The following describes two proteins that form a bound complex.

Sequence of chain B:
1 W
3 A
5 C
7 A

Residue-level contacts at the interface:
Residue L242 in chain A is in contact with residue A3 in chain B (closest heavy-atom distance 4.3 Å).
Residue S199 in chain A is in contact with residue W1 in chain B (closest heavy-atom distance 3.6 Å).
Residue Q246 in chain A is in contact with residue A3 in chain B (closest heavy-atom distance 3.7 Å).
Residue S199 in chain A is in contact with residue A3 in chain B (closest heavy-atom distance 3.6 Å).
Residue Y198 in chain A is in contact with residue W1 in chain B (closest heavy-atom distance 3.3 Å).
Residue G197 in chain A is in contact with residue A3 in chain B (closest heavy-atom distance 4.5 Å).
Residue T194 in chain A is in contact with residue W1 in chain B (closest heavy-atom distance 3.8 Å).
Residue F200 in chain A contacts residue A3 in chain B (closest heavy-atom distance 4.8 Å).
Residue Y198 in chain A interacts with residue A3 in chain B (closest heavy-atom distance 3.6 Å).
Residue G197 in chain A is in contact with residue W1 in chain B (closest heavy-atom distance 4.1 Å).
Residue I248 in chain A contacts residue A3 in chain B (closest heavy-atom distance 4.1 Å).

Sequence of chain A:
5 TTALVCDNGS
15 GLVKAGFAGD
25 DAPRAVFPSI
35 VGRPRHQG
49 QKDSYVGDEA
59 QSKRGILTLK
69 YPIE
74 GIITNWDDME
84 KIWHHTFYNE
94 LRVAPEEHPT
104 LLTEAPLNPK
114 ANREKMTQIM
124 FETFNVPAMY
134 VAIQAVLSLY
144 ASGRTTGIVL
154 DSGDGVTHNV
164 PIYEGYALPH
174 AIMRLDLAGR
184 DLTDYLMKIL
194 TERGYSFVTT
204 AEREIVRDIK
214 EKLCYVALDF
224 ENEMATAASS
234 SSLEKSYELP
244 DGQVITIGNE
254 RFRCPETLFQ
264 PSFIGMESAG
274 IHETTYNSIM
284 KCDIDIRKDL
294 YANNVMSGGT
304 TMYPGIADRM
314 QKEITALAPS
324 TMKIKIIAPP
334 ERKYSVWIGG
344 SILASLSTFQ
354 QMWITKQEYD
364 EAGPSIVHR